This data describes a binding interaction between two proteins.

Sequence of chain B:
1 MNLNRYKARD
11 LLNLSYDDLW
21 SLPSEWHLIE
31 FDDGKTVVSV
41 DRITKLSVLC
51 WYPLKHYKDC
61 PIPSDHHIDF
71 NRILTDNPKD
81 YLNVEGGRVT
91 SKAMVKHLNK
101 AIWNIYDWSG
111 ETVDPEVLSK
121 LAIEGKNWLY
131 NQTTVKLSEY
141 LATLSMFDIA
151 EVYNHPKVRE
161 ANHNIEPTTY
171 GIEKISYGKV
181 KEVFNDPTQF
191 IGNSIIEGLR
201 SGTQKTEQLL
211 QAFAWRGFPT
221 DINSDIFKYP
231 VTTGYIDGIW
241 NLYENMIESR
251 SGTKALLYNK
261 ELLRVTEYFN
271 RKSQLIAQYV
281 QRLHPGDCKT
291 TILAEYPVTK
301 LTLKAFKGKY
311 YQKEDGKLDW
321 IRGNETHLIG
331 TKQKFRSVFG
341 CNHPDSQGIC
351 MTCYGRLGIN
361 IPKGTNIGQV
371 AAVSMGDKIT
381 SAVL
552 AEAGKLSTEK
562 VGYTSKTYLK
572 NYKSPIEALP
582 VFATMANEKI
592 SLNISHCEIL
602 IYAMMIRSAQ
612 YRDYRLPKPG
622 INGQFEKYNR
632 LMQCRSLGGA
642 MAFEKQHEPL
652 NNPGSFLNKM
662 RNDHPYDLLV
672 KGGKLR

Sequence of chain A:
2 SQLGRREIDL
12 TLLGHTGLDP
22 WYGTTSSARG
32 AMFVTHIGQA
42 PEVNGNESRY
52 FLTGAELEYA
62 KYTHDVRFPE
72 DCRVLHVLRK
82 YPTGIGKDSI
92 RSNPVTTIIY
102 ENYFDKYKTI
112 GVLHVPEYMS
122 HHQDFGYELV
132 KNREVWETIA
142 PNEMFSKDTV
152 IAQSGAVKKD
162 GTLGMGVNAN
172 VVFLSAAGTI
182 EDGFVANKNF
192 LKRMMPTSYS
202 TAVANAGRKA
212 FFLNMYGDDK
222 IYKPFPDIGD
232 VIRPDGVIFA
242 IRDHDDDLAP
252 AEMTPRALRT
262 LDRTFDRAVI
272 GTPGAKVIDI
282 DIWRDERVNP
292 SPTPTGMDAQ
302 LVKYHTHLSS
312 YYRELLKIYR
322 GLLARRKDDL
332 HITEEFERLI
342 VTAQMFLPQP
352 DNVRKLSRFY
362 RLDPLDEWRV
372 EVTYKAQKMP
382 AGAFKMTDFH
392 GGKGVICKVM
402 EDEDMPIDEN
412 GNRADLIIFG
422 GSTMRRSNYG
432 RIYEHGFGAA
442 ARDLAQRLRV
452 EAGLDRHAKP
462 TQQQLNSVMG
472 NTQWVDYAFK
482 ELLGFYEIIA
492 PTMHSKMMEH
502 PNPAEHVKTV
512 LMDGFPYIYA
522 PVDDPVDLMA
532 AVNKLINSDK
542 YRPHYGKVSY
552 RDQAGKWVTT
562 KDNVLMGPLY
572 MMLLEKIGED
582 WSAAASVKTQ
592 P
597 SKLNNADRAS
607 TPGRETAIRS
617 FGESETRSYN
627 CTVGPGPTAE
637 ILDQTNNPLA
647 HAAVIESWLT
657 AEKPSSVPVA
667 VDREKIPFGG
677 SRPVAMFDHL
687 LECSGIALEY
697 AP

Interface contacts:
Residue F174 in chain A is in contact with residue T143 in chain B (closest heavy-atom distance 2.9 Å).
Residue P631 in chain A is in contact with residue L669 in chain B (closest heavy-atom distance 3.5 Å).
Residue S176 in chain A contacts residue A142 in chain B (closest heavy-atom distance 2.9 Å).
Residue K562 in chain A contacts residue E139 in chain B (closest heavy-atom distance 2.7 Å).
Residue R623 in chain A interacts with residue Q278 in chain B (closest heavy-atom distance 3.4 Å).
Residue Y430 in chain A interacts with residue I236 in chain B (closest heavy-atom distance 3.7 Å).
Residue L175 in chain A contacts residue A142 in chain B (closest heavy-atom distance 3.5 Å).
Residue T560 in chain A interacts with residue E139 in chain B (closest heavy-atom distance 3.4 Å).
Residue E8 in chain A interacts with residue N241 in chain B (closest heavy-atom distance 3.4 Å).
Residue I537 in chain A interacts with residue F147 in chain B (closest heavy-atom distance 3.6 Å).
Residue T628 in chain A contacts residue G364 in chain B (closest heavy-atom distance 2.9 Å).
Residue S28 in chain A interacts with residue G252 in chain B (closest heavy-atom distance 3.7 Å).
Residue V559 in chain A contacts residue E139 in chain B (closest heavy-atom distance 3.7 Å).
Residue C627 in chain A interacts with residue Q369 in chain B (closest heavy-atom distance 3.2 Å).
Residue F674 in chain A is in contact with residue G674 in chain B (closest heavy-atom distance 3.3 Å).
Residue R426 in chain A contacts residue Q208 in chain B (closest heavy-atom distance 2.4 Å).
Residue G422 in chain A is in contact with residue Q204 in chain B (closest heavy-atom distance 3.1 Å).
Residue S28 in chain A interacts with residue S249 in chain B (closest heavy-atom distance 3.2 Å).
Residue V559 in chain A contacts residue S138 in chain B (closest heavy-atom distance 3.4 Å).
Residue Y551 in chain A contacts residue L141 in chain B (closest heavy-atom distance 3.5 Å).
Residue M425 in chain A contacts residue L144 in chain B (closest heavy-atom distance 3.7 Å).
Residue T25 in chain A interacts with residue Y235 in chain B (closest heavy-atom distance 3.2 Å).
Residue I692 in chain A interacts with residue F657 in chain B (closest heavy-atom distance 3.7 Å).
Residue Y696 in chain A contacts residue R677 in chain B (closest heavy-atom distance 3.2 Å).
Residue T561 in chain A interacts with residue E139 in chain B (closest heavy-atom distance 3.4 Å).
Residue Y23 in chain A interacts with residue W240 in chain B (closest heavy-atom distance 3.4 Å).
Residue R7 in chain A interacts with residue W240 in chain B (closest heavy-atom distance 3.4 Å).
Residue Y434 in chain A is in contact with residue I236 in chain B (closest heavy-atom distance 2.9 Å).
Residue Y546 in chain A interacts with residue F147 in chain B (closest heavy-atom distance 3.5 Å).
Residue M530 in chain A contacts residue I236 in chain B (closest heavy-atom distance 3.8 Å).
Residue V680 in chain A interacts with residue G673 in chain B (closest heavy-atom distance 3.7 Å).
Residue N534 in chain A contacts residue N154 in chain B (closest heavy-atom distance 2.6 Å).
Residue Y430 in chain A interacts with residue A212 in chain B (closest heavy-atom distance 3.3 Å).
Residue I9 in chain A interacts with residue W240 in chain B (closest heavy-atom distance 3.4 Å).
Residue R426 in chain A interacts with residue K205 in chain B (closest heavy-atom distance 3.5 Å).
Residue G24 in chain A contacts residue I239 in chain B (closest heavy-atom distance 3.2 Å).
Residue G24 in chain A interacts with residue G238 in chain B (closest heavy-atom distance 3.4 Å).
Residue R623 in chain A is in contact with residue Y667 in chain B (closest heavy-atom distance 3.5 Å).
Residue Y546 in chain A is in contact with residue S145 in chain B (closest heavy-atom distance 3.0 Å).
Residue S28 in chain A is in contact with residue E248 in chain B (closest heavy-atom distance 3.3 Å).
Residue S176 in chain A interacts with residue L141 in chain B (closest heavy-atom distance 3.4 Å).
Residue S428 in chain A contacts residue Y235 in chain B (closest heavy-atom distance 3.6 Å).
Residue E695 in chain A is in contact with residue K672 in chain B (closest heavy-atom distance 3.3 Å).
Residue F174 in chain A is in contact with residue L144 in chain B (closest heavy-atom distance 3.3 Å).
Residue Q554 in chain A is in contact with residue T134 in chain B (closest heavy-atom distance 3.6 Å).
Residue L4 in chain A is in contact with residue D237 in chain B (closest heavy-atom distance 3.4 Å).
Residue V533 in chain A contacts residue M146 in chain B (closest heavy-atom distance 3.7 Å).
Residue R623 in chain A interacts with residue Q274 in chain B (closest heavy-atom distance 3.1 Å).
Residue G421 in chain A is in contact with residue L144 in chain B (closest heavy-atom distance 3.3 Å).
Residue Y551 in chain A contacts residue S138 in chain B (closest heavy-atom distance 2.6 Å).
Residue N626 in chain A interacts with residue L670 in chain B (closest heavy-atom distance 3.5 Å).
Residue M530 in chain A contacts residue Y153 in chain B (closest heavy-atom distance 3.6 Å).
Residue E619 in chain A interacts with residue Y667 in chain B (closest heavy-atom distance 3.4 Å).
Residue M425 in chain A contacts residue Q204 in chain B (closest heavy-atom distance 3.4 Å).
Residue R426 in chain A is in contact with residue T203 in chain B (closest heavy-atom distance 2.5 Å).
Residue C627 in chain A interacts with residue Q278 in chain B (closest heavy-atom distance 2.8 Å).
Residue T622 in chain A interacts with residue L670 in chain B (closest heavy-atom distance 3.4 Å).
Residue V680 in chain A contacts residue V671 in chain B (closest heavy-atom distance 3.6 Å).
Residue Y430 in chain A contacts residue Y235 in chain B (closest heavy-atom distance 3.7 Å).
Residue C627 in chain A is in contact with residue N366 in chain B (closest heavy-atom distance 3.3 Å).